Sequence of the second protein:
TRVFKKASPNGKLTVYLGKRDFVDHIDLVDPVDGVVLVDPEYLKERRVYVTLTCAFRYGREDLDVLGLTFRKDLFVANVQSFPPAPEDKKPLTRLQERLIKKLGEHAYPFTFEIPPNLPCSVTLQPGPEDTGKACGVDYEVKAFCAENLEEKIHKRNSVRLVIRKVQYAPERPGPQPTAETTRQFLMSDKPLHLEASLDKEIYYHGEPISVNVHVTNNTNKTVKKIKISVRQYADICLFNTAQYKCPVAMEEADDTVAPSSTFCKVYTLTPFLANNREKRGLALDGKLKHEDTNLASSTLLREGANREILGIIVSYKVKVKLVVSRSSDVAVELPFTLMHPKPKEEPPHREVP

Sequence of the first protein:
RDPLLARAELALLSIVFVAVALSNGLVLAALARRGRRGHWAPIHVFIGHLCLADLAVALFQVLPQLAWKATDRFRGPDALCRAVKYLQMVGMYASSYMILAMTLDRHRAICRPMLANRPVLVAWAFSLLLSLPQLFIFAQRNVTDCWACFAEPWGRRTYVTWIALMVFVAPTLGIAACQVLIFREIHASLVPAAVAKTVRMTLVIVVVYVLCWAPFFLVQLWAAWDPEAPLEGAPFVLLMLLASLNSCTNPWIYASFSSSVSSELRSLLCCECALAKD

Residue-level contacts at the interface:
Residue R327 in the second protein contacts residue P80 in the first protein (closest heavy-atom distance 3.6 Å).
Residue P56 in the second protein interacts with residue C365 in the first protein (closest heavy-atom distance 3.4 Å).
Residue D111 in the second protein is in contact with residue R144 in the first protein (closest heavy-atom distance 2.8 Å).
Residue Y105 in the second protein is in contact with residue H240 in the first protein (closest heavy-atom distance 3.8 Å).
Residue Y105 in the second protein is in contact with residue C149 in the first protein (closest heavy-atom distance 3.6 Å).
Residue V50 in the second protein contacts residue A368 in the first protein (closest heavy-atom distance 4.5 Å).
Residue C293 in the second protein is in contact with residue A154 in the first protein (closest heavy-atom distance 3.6 Å).
Residue R145 in the second protein contacts residue A373 in the first protein (closest heavy-atom distance 4.1 Å).
Residue K149 in the second protein is in contact with residue L372 in the first protein (closest heavy-atom distance 4.0 Å).
Residue S55 in the second protein is in contact with residue C365 in the first protein (closest heavy-atom distance 3.7 Å).
Residue R107 in the second protein is in contact with residue M152 in the first protein (closest heavy-atom distance 3.4 Å).
Residue K148 in the second protein contacts residue D375 in the first protein (closest heavy-atom distance 4.2 Å).
Residue L110 in the second protein interacts with residue K275 in the first protein (closest heavy-atom distance 3.6 Å).
Residue A54 in the second protein is in contact with residue C365 in the first protein (closest heavy-atom distance 3.1 Å).
Residue R145 in the second protein interacts with residue L372 in the first protein (closest heavy-atom distance 3.3 Å).
Residue G106 in the second protein interacts with residue M152 in the first protein (closest heavy-atom distance 3.7 Å).
Residue T48 in the second protein is in contact with residue L372 in the first protein (closest heavy-atom distance 3.3 Å).
Residue E176 in the second protein is in contact with residue H77 in the first protein (closest heavy-atom distance 3.7 Å).
Residue Y291 in the second protein contacts residue R150 in the first protein (closest heavy-atom distance 3.1 Å).
Residue E108 in the second protein contacts residue I81 in the first protein (closest heavy-atom distance 3.1 Å).
Residue K53 in the second protein contacts residue A368 in the first protein (closest heavy-atom distance 4.6 Å).
Residue Y105 in the second protein contacts residue I148 in the first protein (closest heavy-atom distance 3.5 Å).
Residue R327 in the second protein interacts with residue A154 in the first protein (closest heavy-atom distance 3.2 Å).
Residue L110 in the second protein is in contact with residue A272 in the first protein (closest heavy-atom distance 3.6 Å).
Residue R49 in the second protein is in contact with residue L372 in the first protein (closest heavy-atom distance 4.7 Å).
Residue R145 in the second protein contacts residue K374 in the first protein (closest heavy-atom distance 4.2 Å).
Residue K52 in the second protein contacts residue A368 in the first protein (closest heavy-atom distance 2.4 Å).
Residue F286 in the second protein contacts residue C149 in the first protein (closest heavy-atom distance 5.0 Å).
Residue Y291 in the second protein contacts residue L153 in the first protein (closest heavy-atom distance 3.6 Å).
Residue Y291 in the second protein is in contact with residue M152 in the first protein (closest heavy-atom distance 3.1 Å).
Residue L110 in the second protein is in contact with residue T276 in the first protein (closest heavy-atom distance 3.7 Å).
Residue F286 in the second protein contacts residue P151 in the first protein (closest heavy-atom distance 4.6 Å).
Residue K53 in the second protein interacts with residue C365 in the first protein (closest heavy-atom distance 4.6 Å).
Residue R141 in the second protein is in contact with residue D375 in the first protein (closest heavy-atom distance 3.0 Å).
Residue F51 in the second protein interacts with residue A368 in the first protein (closest heavy-atom distance 3.1 Å).
Residue K119 in the second protein is in contact with residue A241 in the first protein (closest heavy-atom distance 3.2 Å).
Residue Y291 in the second protein contacts residue P151 in the first protein (closest heavy-atom distance 3.2 Å).
Residue G106 in the second protein contacts residue R150 in the first protein (closest heavy-atom distance 4.8 Å).
Residue K148 in the second protein is in contact with residue A373 in the first protein (closest heavy-atom distance 4.2 Å).
Residue R145 in the second protein contacts residue D375 in the first protein (closest heavy-atom distance 4.9 Å).
Residue L171 in the second protein contacts residue M152 in the first protein (closest heavy-atom distance 4.1 Å).
Residue D111 in the second protein is in contact with residue I81 in the first protein (closest heavy-atom distance 4.7 Å).
Residue K326 in the second protein is in contact with residue A154 in the first protein (closest heavy-atom distance 3.9 Å).
Residue V50 in the second protein interacts with residue L372 in the first protein (closest heavy-atom distance 3.8 Å).
Residue G328 in the second protein is in contact with residue M152 in the first protein (closest heavy-atom distance 4.7 Å).
Residue L142 in the second protein interacts with residue L372 in the first protein (closest heavy-atom distance 4.3 Å).
Residue D111 in the second protein interacts with residue M279 in the first protein (closest heavy-atom distance 4.8 Å).
Residue R141 in the second protein interacts with residue K374 in the first protein (closest heavy-atom distance 4.2 Å).
Residue L146 in the second protein is in contact with residue L372 in the first protein (closest heavy-atom distance 5.0 Å).
Residue I283 in the second protein interacts with residue P151 in the first protein (closest heavy-atom distance 3.8 Å).

This data describes a binding interaction between two proteins.